Sequence of the second protein:
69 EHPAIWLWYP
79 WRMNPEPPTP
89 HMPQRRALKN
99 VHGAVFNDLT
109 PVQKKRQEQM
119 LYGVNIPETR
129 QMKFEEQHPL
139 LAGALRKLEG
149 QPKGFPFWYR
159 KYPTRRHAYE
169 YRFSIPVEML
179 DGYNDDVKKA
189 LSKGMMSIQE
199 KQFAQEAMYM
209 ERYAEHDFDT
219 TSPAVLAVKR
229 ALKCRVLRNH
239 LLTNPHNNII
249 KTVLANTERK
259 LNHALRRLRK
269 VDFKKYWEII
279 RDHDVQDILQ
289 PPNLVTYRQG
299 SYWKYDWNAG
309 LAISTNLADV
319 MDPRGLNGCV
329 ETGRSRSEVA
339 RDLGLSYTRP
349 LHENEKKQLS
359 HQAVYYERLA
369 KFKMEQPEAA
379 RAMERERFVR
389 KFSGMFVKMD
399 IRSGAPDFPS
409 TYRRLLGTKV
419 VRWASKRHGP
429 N

Sequence of the first protein:
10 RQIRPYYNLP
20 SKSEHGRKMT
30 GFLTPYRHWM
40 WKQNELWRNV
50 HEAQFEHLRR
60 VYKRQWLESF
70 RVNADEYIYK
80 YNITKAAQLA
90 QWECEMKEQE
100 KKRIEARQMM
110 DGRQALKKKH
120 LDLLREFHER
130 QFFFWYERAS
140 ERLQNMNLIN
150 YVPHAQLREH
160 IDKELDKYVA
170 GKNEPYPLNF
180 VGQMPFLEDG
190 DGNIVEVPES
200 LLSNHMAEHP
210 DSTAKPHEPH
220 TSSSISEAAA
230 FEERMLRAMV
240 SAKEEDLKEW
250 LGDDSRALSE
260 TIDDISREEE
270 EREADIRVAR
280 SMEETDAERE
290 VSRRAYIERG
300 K

Residue-level contacts at the interface:
Residue L178 in the second protein interacts with residue L142 in the first protein (closest heavy-atom distance 4.3 Å).
Residue N182 in the second protein interacts with residue I148 in the first protein (closest heavy-atom distance 4.8 Å).
Residue Y181 in the second protein is in contact with residue L142 in the first protein (closest heavy-atom distance 3.5 Å).
Residue L189 in the second protein is in contact with residue L142 in the first protein (closest heavy-atom distance 4.1 Å).
Residue P174 in the second protein interacts with residue F131 in the first protein (closest heavy-atom distance 4.4 Å).
Residue K151 in the second protein interacts with residue Y135 in the first protein (closest heavy-atom distance 2.9 Å).
Residue M177 in the second protein interacts with residue A138 in the first protein (closest heavy-atom distance 4.0 Å).
Residue F216 in the second protein is in contact with residue R124 in the first protein (closest heavy-atom distance 3.5 Å).
Residue V185 in the second protein is in contact with residue N146 in the first protein (closest heavy-atom distance 4.3 Å).
Residue I173 in the second protein interacts with residue W134 in the first protein (closest heavy-atom distance 4.0 Å).
Residue W156 in the second protein contacts residue F131 in the first protein (closest heavy-atom distance 3.6 Å).
Residue F216 in the second protein is in contact with residue L123 in the first protein (closest heavy-atom distance 4.0 Å).
Residue M177 in the second protein interacts with residue W134 in the first protein (closest heavy-atom distance 3.9 Å).
Residue Y160 in the second protein is in contact with residue F131 in the first protein (closest heavy-atom distance 4.7 Å).
Residue R163 in the second protein contacts residue H127 in the first protein (closest heavy-atom distance 4.8 Å).
Residue P174 in the second protein contacts residue W134 in the first protein (closest heavy-atom distance 4.0 Å).
Residue P154 in the second protein contacts residue Y135 in the first protein (closest heavy-atom distance 3.6 Å).
Residue V185 in the second protein interacts with residue M145 in the first protein (closest heavy-atom distance 3.6 Å).
Residue L189 in the second protein interacts with residue M145 in the first protein (closest heavy-atom distance 4.1 Å).
Residue N182 in the second protein is in contact with residue N146 in the first protein (closest heavy-atom distance 3.1 Å).
Residue F153 in the second protein is in contact with residue Y135 in the first protein (closest heavy-atom distance 3.9 Å).
Residue A188 in the second protein interacts with residue Y150 in the first protein (closest heavy-atom distance 4.2 Å).
Residue P154 in the second protein contacts residue F132 in the first protein (closest heavy-atom distance 3.9 Å).
Residue M177 in the second protein interacts with residue L142 in the first protein (closest heavy-atom distance 4.2 Å).
Residue D215 in the second protein is in contact with residue R124 in the first protein (closest heavy-atom distance 3.1 Å).
Residue Y157 in the second protein contacts residue E128 in the first protein (closest heavy-atom distance 3.7 Å).
Residue Y181 in the second protein contacts residue N146 in the first protein (closest heavy-atom distance 3.6 Å).
Residue Y181 in the second protein interacts with residue Q143 in the first protein (closest heavy-atom distance 3.8 Å).
Residue R163 in the second protein contacts residue W134 in the first protein (closest heavy-atom distance 3.6 Å).
Residue H214 in the second protein interacts with residue L120 in the first protein (closest heavy-atom distance 3.9 Å).
Residue Y181 in the second protein contacts residue S139 in the first protein (closest heavy-atom distance 3.7 Å).
Residue D184 in the second protein contacts residue Y150 in the first protein (closest heavy-atom distance 3.5 Å).
Residue F216 in the second protein contacts residue L120 in the first protein (closest heavy-atom distance 4.4 Å).
Residue V185 in the second protein interacts with residue L142 in the first protein (closest heavy-atom distance 4.9 Å).
Residue I173 in the second protein is in contact with residue L142 in the first protein (closest heavy-atom distance 4.4 Å).
Residue Y157 in the second protein is in contact with residue F132 in the first protein (closest heavy-atom distance 3.9 Å).
Residue A188 in the second protein is in contact with residue M145 in the first protein (closest heavy-atom distance 4.9 Å).
Residue P161 in the second protein contacts residue E128 in the first protein (closest heavy-atom distance 4.8 Å).
Residue R158 in the second protein contacts residue R124 in the first protein (closest heavy-atom distance 4.9 Å).
Residue W156 in the second protein contacts residue Y135 in the first protein (closest heavy-atom distance 3.9 Å).
Residue F153 in the second protein contacts residue F132 in the first protein (closest heavy-atom distance 4.8 Å).
Residue Y157 in the second protein interacts with residue F131 in the first protein (closest heavy-atom distance 3.7 Å).
Residue P154 in the second protein interacts with residue F131 in the first protein (closest heavy-atom distance 4.2 Å).
Residue F171 in the second protein interacts with residue W134 in the first protein (closest heavy-atom distance 3.6 Å).
Residue F216 in the second protein interacts with residue H127 in the first protein (closest heavy-atom distance 3.6 Å).
Residue R158 in the second protein is in contact with residue E128 in the first protein (closest heavy-atom distance 3.3 Å).
Residue P161 in the second protein contacts residue H127 in the first protein (closest heavy-atom distance 3.7 Å).
Residue M177 in the second protein interacts with residue S139 in the first protein (closest heavy-atom distance 3.6 Å).
Residue S172 in the second protein contacts residue W134 in the first protein (closest heavy-atom distance 3.6 Å).
Residue M177 in the second protein contacts residue Y135 in the first protein (closest heavy-atom distance 3.6 Å).
Residue T162 in the second protein interacts with residue H127 in the first protein (closest heavy-atom distance 3.8 Å).
Residue G152 in the second protein is in contact with residue Y135 in the first protein (closest heavy-atom distance 3.2 Å).
Residue G180 in the second protein is in contact with residue N146 in the first protein (closest heavy-atom distance 4.1 Å).

The following describes two proteins that form a bound complex.